These two protein chains interact to form a complex.

Sequence of chain A:
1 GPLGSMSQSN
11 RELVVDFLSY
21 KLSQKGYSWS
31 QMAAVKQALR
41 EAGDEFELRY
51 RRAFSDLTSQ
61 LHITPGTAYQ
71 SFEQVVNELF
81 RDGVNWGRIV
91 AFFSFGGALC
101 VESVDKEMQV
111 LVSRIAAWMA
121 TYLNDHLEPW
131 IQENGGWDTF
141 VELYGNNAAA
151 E

Residue-level contacts at the interface:
Residue Q74 in chain A contacts residue A3 in chain B (closest heavy-atom distance 3.8 Å).
Residue W86 in chain A interacts with residue N18 in chain B (closest heavy-atom distance 4.0 Å).
Residue S71 in chain A contacts residue A3 in chain B (closest heavy-atom distance 4.2 Å).
Residue F46 in chain A is in contact with residue A14 in chain B (closest heavy-atom distance 3.9 Å).
Residue A91 in chain A is in contact with residue A14 in chain B (closest heavy-atom distance 4.0 Å).
Residue A149 in chain A is in contact with residue Y21 in chain B (closest heavy-atom distance 3.5 Å).
Residue L79 in chain A is in contact with residue G7 in chain B (closest heavy-atom distance 4.0 Å).
Residue N85 in chain A contacts residue N18 in chain B (closest heavy-atom distance 3.5 Å).
Residue W86 in chain A interacts with residue E22 in chain B (closest heavy-atom distance 4.0 Å).
Residue L79 in chain A is in contact with residue L10 in chain B (closest heavy-atom distance 4.1 Å).
Residue R88 in chain A contacts residue D15 in chain B (closest heavy-atom distance 2.8 Å).
Residue F46 in chain A interacts with residue L17 in chain B (closest heavy-atom distance 3.9 Å).
Residue R81 in chain A interacts with residue R4 in chain B (closest heavy-atom distance 4.4 Å).
Residue G87 in chain A interacts with residue A14 in chain B (closest heavy-atom distance 3.8 Å).
Residue E78 in chain A interacts with residue G7 in chain B (closest heavy-atom distance 4.0 Å).
Residue N147 in chain A contacts residue Y21 in chain B (closest heavy-atom distance 3.4 Å).
Residue E45 in chain A interacts with residue Y21 in chain B (closest heavy-atom distance 2.4 Å).
Residue L61 in chain A contacts residue I6 in chain B (closest heavy-atom distance 4.4 Å).
Residue F46 in chain A is in contact with residue M13 in chain B (closest heavy-atom distance 3.5 Å).
Residue N77 in chain A is in contact with residue R4 in chain B (closest heavy-atom distance 4.1 Å).
Residue A150 in chain A contacts residue Q20 in chain B (closest heavy-atom distance 3.1 Å).
Residue Y144 in chain A contacts residue Y21 in chain B (closest heavy-atom distance 3.4 Å).
Residue V75 in chain A interacts with residue L10 in chain B (closest heavy-atom distance 3.7 Å).
Residue Q74 in chain A interacts with residue R4 in chain B (closest heavy-atom distance 3.8 Å).
Residue E78 in chain A contacts residue R11 in chain B (closest heavy-atom distance 2.9 Å).
Residue A149 in chain A interacts with residue Q20 in chain B (closest heavy-atom distance 3.5 Å).
Residue D82 in chain A contacts residue R11 in chain B (closest heavy-atom distance 3.5 Å).
Residue L57 in chain A interacts with residue M13 in chain B (closest heavy-atom distance 4.3 Å).
Residue E78 in chain A contacts residue R4 in chain B (closest heavy-atom distance 3.0 Å).
Residue Y144 in chain A contacts residue L17 in chain B (closest heavy-atom distance 4.0 Å).
Residue Y144 in chain A interacts with residue N18 in chain B (closest heavy-atom distance 3.0 Å).
Residue V75 in chain A contacts residue G7 in chain B (closest heavy-atom distance 3.9 Å).
Residue N85 in chain A contacts residue D15 in chain B (closest heavy-atom distance 3.0 Å).
Residue F95 in chain A is in contact with residue L10 in chain B (closest heavy-atom distance 3.9 Å).
Residue V75 in chain A contacts residue A3 in chain B (closest heavy-atom distance 3.4 Å).
Residue L79 in chain A interacts with residue A14 in chain B (closest heavy-atom distance 4.4 Å).
Residue E45 in chain A is in contact with residue L17 in chain B (closest heavy-atom distance 4.2 Å).
Residue R88 in chain A interacts with residue R11 in chain B (closest heavy-atom distance 3.6 Å).
Residue L57 in chain A is in contact with residue I6 in chain B (closest heavy-atom distance 3.7 Å).
Residue R49 in chain A interacts with residue L17 in chain B (closest heavy-atom distance 3.7 Å).
Residue L61 in chain A is in contact with residue A3 in chain B (closest heavy-atom distance 4.3 Å).
Residue L143 in chain A interacts with residue E22 in chain B (closest heavy-atom distance 3.3 Å).
Residue R81 in chain A contacts residue R11 in chain B (closest heavy-atom distance 3.7 Å).
Residue L57 in chain A contacts residue L10 in chain B (closest heavy-atom distance 4.0 Å).
Residue F46 in chain A interacts with residue L10 in chain B (closest heavy-atom distance 3.9 Å).
Residue F54 in chain A is in contact with residue M13 in chain B (closest heavy-atom distance 3.5 Å).
Residue F54 in chain A is in contact with residue L10 in chain B (closest heavy-atom distance 4.0 Å).
Residue V90 in chain A contacts residue L17 in chain B (closest heavy-atom distance 3.9 Å).
Residue N85 in chain A contacts residue E22 in chain B (closest heavy-atom distance 4.1 Å).
Residue E78 in chain A contacts residue A8 in chain B (closest heavy-atom distance 3.8 Å).
Residue G87 in chain A is in contact with residue N18 in chain B (closest heavy-atom distance 3.4 Å).
Residue R49 in chain A is in contact with residue Q20 in chain B (closest heavy-atom distance 3.7 Å).
Residue Y50 in chain A contacts residue M13 in chain B (closest heavy-atom distance 3.6 Å).
Residue V75 in chain A contacts residue I6 in chain B (closest heavy-atom distance 3.7 Å).
Residue L143 in chain A is in contact with residue Y21 in chain B (closest heavy-atom distance 3.4 Å).
Residue A148 in chain A is in contact with residue Y21 in chain B (closest heavy-atom distance 4.0 Å).
Residue E73 in chain A is in contact with residue R4 in chain B (closest heavy-atom distance 3.5 Å).
Residue L79 in chain A interacts with residue R11 in chain B (closest heavy-atom distance 3.4 Å).
Residue E151 in chain A contacts residue Q20 in chain B (closest heavy-atom distance 2.6 Å).
Residue R88 in chain A contacts residue A14 in chain B (closest heavy-atom distance 3.7 Å).

Sequence of chain B:
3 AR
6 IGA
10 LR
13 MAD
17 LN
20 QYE